The following describes two proteins that form a bound complex.

Sequence of chain B:
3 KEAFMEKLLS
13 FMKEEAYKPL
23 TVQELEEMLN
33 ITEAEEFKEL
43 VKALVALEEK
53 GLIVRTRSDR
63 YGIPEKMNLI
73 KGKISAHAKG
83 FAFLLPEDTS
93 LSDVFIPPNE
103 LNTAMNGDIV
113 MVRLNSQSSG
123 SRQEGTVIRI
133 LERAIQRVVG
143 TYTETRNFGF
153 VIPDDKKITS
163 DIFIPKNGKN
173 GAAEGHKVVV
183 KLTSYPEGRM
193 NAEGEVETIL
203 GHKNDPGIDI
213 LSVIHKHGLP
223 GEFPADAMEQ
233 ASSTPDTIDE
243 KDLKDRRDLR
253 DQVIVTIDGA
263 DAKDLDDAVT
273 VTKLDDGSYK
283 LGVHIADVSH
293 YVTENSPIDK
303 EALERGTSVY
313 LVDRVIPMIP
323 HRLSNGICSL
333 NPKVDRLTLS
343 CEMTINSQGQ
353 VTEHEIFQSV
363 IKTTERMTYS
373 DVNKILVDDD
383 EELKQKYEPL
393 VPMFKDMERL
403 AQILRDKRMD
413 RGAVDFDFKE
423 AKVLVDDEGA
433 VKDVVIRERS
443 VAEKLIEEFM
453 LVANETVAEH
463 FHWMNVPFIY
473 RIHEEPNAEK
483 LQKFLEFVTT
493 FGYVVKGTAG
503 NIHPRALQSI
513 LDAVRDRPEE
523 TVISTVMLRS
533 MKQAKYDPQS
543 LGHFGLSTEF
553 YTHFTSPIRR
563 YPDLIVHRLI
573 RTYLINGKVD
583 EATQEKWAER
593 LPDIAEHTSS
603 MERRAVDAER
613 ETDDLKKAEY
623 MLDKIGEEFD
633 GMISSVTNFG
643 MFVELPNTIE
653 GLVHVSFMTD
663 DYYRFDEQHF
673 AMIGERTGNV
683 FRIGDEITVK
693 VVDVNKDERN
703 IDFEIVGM

Sequence of chain A:
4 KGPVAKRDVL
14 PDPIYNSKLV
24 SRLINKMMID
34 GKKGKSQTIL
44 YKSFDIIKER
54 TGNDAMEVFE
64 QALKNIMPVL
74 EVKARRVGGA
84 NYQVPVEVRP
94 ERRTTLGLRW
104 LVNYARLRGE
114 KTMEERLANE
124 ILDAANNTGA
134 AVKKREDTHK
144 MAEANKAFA

Interface contacts:
Residue N101 in chain B contacts residue A152 in chain A (closest heavy-atom distance 4.8 Å).
Residue Q119 in chain B is in contact with residue A150 in chain A (closest heavy-atom distance 4.5 Å).
Residue S118 in chain B contacts residue A150 in chain A (closest heavy-atom distance 3.0 Å).
Residue E102 in chain B interacts with residue A152 in chain A (closest heavy-atom distance 3.2 Å).
Residue Q119 in chain B contacts residue Y85 in chain A (closest heavy-atom distance 3.1 Å).
Residue R191 in chain B is in contact with residue R92 in chain A (closest heavy-atom distance 3.5 Å).
Residue Q119 in chain B contacts residue F151 in chain A (closest heavy-atom distance 3.5 Å).
Residue R115 in chain B is in contact with residue K149 in chain A (closest heavy-atom distance 3.3 Å).
Residue I130 in chain B contacts residue K149 in chain A (closest heavy-atom distance 4.9 Å).